Sequence of protein 1:
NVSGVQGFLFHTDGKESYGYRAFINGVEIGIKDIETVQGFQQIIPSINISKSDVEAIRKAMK

Sequence of protein 2:
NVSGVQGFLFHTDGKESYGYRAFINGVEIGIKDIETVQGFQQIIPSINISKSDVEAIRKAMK

Contacts between the two chains:
Residue A65 in protein 1 is in contact with residue G39 in protein 2 (closest heavy-atom distance 4.0 Å).
Residue D62 in protein 1 is in contact with residue K41 in protein 2 (closest heavy-atom distance 2.7 Å).
Residue F17 in protein 1 is in contact with residue V14 in protein 2 (closest heavy-atom distance 3.6 Å).
Residue D62 in protein 1 is in contact with residue I40 in protein 2 (closest heavy-atom distance 3.6 Å).
Residue A69 in protein 1 contacts residue I38 in protein 2 (closest heavy-atom distance 4.3 Å).
Residue I56 in protein 1 is in contact with residue I52 in protein 2 (closest heavy-atom distance 4.1 Å).
Residue I53 in protein 1 interacts with residue V11 in protein 2 (closest heavy-atom distance 4.1 Å).
Residue G16 in protein 1 interacts with residue S12 in protein 2 (closest heavy-atom distance 3.1 Å).
Residue I58 in protein 1 is in contact with residue T45 in protein 2 (closest heavy-atom distance 3.8 Å).
Residue N57 in protein 1 interacts with residue E44 in protein 2 (closest heavy-atom distance 2.9 Å).
Residue I56 in protein 1 interacts with residue G48 in protein 2 (closest heavy-atom distance 3.4 Å).
Residue D22 in protein 1 interacts with residue E44 in protein 2 (closest heavy-atom distance 2.8 Å).
Residue I56 in protein 1 contacts residue F49 in protein 2 (closest heavy-atom distance 3.8 Å).
Residue M70 in protein 1 is in contact with residue I33 in protein 2 (closest heavy-atom distance 4.2 Å).
Residue Q15 in protein 1 is in contact with residue G13 in protein 2 (closest heavy-atom distance 4.0 Å).
Residue P54 in protein 1 interacts with residue S12 in protein 2 (closest heavy-atom distance 3.9 Å).
Residue S59 in protein 1 interacts with residue T45 in protein 2 (closest heavy-atom distance 2.9 Å).
Residue M70 in protein 1 contacts residue V14 in protein 2 (closest heavy-atom distance 3.9 Å).
Residue I52 in protein 1 contacts residue V11 in protein 2 (closest heavy-atom distance 3.2 Å).
Residue S55 in protein 1 contacts residue Q51 in protein 2 (closest heavy-atom distance 3.5 Å).
Residue A65 in protein 1 interacts with residue I38 in protein 2 (closest heavy-atom distance 3.6 Å).
Residue A69 in protein 1 contacts residue V36 in protein 2 (closest heavy-atom distance 3.9 Å).
Residue G16 in protein 1 contacts residue V11 in protein 2 (closest heavy-atom distance 2.8 Å).
Residue F17 in protein 1 contacts residue F49 in protein 2 (closest heavy-atom distance 4.2 Å).
Residue M70 in protein 1 interacts with residue S12 in protein 2 (closest heavy-atom distance 4.7 Å).
Residue S59 in protein 1 contacts residue E44 in protein 2 (closest heavy-atom distance 3.5 Å).
Residue P54 in protein 1 interacts with residue I52 in protein 2 (closest heavy-atom distance 3.8 Å).
Residue I66 in protein 1 contacts residue T45 in protein 2 (closest heavy-atom distance 4.6 Å).
Residue M70 in protein 1 interacts with residue N34 in protein 2 (closest heavy-atom distance 3.8 Å).
Residue A69 in protein 1 is in contact with residue N34 in protein 2 (closest heavy-atom distance 3.9 Å).
Residue T21 in protein 1 is in contact with residue E44 in protein 2 (closest heavy-atom distance 2.6 Å).
Residue S59 in protein 1 interacts with residue D42 in protein 2 (closest heavy-atom distance 3.6 Å).
Residue I66 in protein 1 contacts residue I38 in protein 2 (closest heavy-atom distance 3.5 Å).
Residue I66 in protein 1 contacts residue I33 in protein 2 (closest heavy-atom distance 4.0 Å).
Residue N57 in protein 1 contacts residue T45 in protein 2 (closest heavy-atom distance 3.7 Å).
Residue F17 in protein 1 is in contact with residue S12 in protein 2 (closest heavy-atom distance 3.6 Å).
Residue K68 in protein 1 contacts residue E37 in protein 2 (closest heavy-atom distance 4.5 Å).
Residue M70 in protein 1 interacts with residue G13 in protein 2 (closest heavy-atom distance 3.9 Å).
Residue D62 in protein 1 interacts with residue T45 in protein 2 (closest heavy-atom distance 2.7 Å).
Residue Q15 in protein 1 is in contact with residue S12 in protein 2 (closest heavy-atom distance 4.3 Å).
Residue D62 in protein 1 is in contact with residue D42 in protein 2 (closest heavy-atom distance 3.0 Å).
Residue S61 in protein 1 interacts with residue D42 in protein 2 (closest heavy-atom distance 4.3 Å).
Residue G23 in protein 1 is in contact with residue E44 in protein 2 (closest heavy-atom distance 4.2 Å).
Residue I66 in protein 1 interacts with residue I40 in protein 2 (closest heavy-atom distance 4.3 Å).
Residue Q15 in protein 1 interacts with residue N10 in protein 2 (closest heavy-atom distance 3.1 Å).
Residue G16 in protein 1 interacts with residue G13 in protein 2 (closest heavy-atom distance 3.9 Å).
Residue F17 in protein 1 interacts with residue I52 in protein 2 (closest heavy-atom distance 4.5 Å).
Residue Q15 in protein 1 interacts with residue V11 in protein 2 (closest heavy-atom distance 3.2 Å).
Residue D62 in protein 1 is in contact with residue G39 in protein 2 (closest heavy-atom distance 4.3 Å).
Residue S61 in protein 1 contacts residue K41 in protein 2 (closest heavy-atom distance 3.2 Å).
Residue I58 in protein 1 is in contact with residue F49 in protein 2 (closest heavy-atom distance 3.7 Å).
Residue V14 in protein 1 is in contact with residue V11 in protein 2 (closest heavy-atom distance 4.0 Å).
Residue A69 in protein 1 is in contact with residue I33 in protein 2 (closest heavy-atom distance 3.6 Å).
Residue I66 in protein 1 interacts with residue F49 in protein 2 (closest heavy-atom distance 3.5 Å).
Residue I58 in protein 1 contacts residue E44 in protein 2 (closest heavy-atom distance 4.0 Å).
Residue H20 in protein 1 interacts with residue E44 in protein 2 (closest heavy-atom distance 4.2 Å).
Residue K68 in protein 1 interacts with residue V36 in protein 2 (closest heavy-atom distance 4.4 Å).
Residue N57 in protein 1 contacts residue G48 in protein 2 (closest heavy-atom distance 3.4 Å).
Residue P54 in protein 1 interacts with residue V11 in protein 2 (closest heavy-atom distance 4.3 Å).
Residue I56 in protein 1 is in contact with residue Q51 in protein 2 (closest heavy-atom distance 4.0 Å).

This data describes a binding interaction between two proteins.